Sequence of chain A:
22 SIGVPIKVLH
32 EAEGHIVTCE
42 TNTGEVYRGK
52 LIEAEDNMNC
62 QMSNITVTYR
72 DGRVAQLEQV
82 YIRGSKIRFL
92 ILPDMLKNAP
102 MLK

These two protein chains interact to form a complex.

Contacts between the two chains:
Residue D318 in chain B interacts with residue G24 in chain A (closest heavy-atom distance 4.8 Å).
Residue D318 in chain B is in contact with residue V25 in chain A (closest heavy-atom distance 4.8 Å).
Residue I320 in chain B is in contact with residue V25 in chain A (closest heavy-atom distance 4.7 Å).

Sequence of chain B:
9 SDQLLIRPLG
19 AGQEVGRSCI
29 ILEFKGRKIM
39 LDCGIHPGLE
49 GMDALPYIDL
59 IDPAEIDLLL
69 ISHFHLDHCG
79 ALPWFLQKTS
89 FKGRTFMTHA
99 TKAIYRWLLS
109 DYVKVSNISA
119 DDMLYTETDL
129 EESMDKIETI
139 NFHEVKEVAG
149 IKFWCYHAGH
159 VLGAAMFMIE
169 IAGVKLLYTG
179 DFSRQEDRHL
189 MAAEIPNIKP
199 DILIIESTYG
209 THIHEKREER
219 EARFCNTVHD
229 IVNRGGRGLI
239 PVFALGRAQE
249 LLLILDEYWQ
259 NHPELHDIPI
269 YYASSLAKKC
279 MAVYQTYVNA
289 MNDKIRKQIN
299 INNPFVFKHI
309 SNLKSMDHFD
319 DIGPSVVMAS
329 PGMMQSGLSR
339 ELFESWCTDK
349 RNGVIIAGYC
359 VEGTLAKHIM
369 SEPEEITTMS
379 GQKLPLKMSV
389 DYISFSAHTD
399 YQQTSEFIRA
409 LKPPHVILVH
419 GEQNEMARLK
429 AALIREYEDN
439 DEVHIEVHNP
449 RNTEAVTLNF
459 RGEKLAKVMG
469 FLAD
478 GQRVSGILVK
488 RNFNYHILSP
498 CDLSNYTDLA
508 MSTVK